Sequence of chain A:
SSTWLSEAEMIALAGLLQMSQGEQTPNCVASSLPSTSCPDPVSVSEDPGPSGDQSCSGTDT

Sequence of chain B:
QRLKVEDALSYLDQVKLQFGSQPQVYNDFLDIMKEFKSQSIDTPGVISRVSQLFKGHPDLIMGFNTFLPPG

Contacts between the two chains:
Residue L30 in chain B interacts with residue L13 in chain A (closest heavy-atom distance 4.9 Å).
Residue L3 in chain B contacts residue S20 in chain A (closest heavy-atom distance 3.9 Å).
Residue M33 in chain B contacts residue M19 in chain A (closest heavy-atom distance 4.4 Å).
Residue K4 in chain B is in contact with residue L17 in chain A (closest heavy-atom distance 3.3 Å).
Residue M33 in chain B contacts residue G15 in chain A (closest heavy-atom distance 3.2 Å).
Residue L30 in chain B is in contact with residue E9 in chain A (closest heavy-atom distance 3.4 Å).
Residue Y26 in chain B contacts residue E9 in chain A (closest heavy-atom distance 3.9 Å).
Residue A8 in chain B interacts with residue L13 in chain A (closest heavy-atom distance 3.7 Å).
Residue V5 in chain B is in contact with residue L17 in chain A (closest heavy-atom distance 3.6 Å).
Residue K34 in chain B contacts residue A8 in chain A (closest heavy-atom distance 4.2 Å).
Residue M33 in chain B contacts residue L16 in chain A (closest heavy-atom distance 3.0 Å).
Residue P69 in chain B is in contact with residue M19 in chain A (closest heavy-atom distance 4.7 Å).
Residue L3 in chain B interacts with residue L17 in chain A (closest heavy-atom distance 4.5 Å).
Residue K37 in chain B is in contact with residue I11 in chain A (closest heavy-atom distance 3.6 Å).
Residue K37 in chain B is in contact with residue Q18 in chain A (closest heavy-atom distance 2.8 Å).
Residue F67 in chain B interacts with residue L17 in chain A (closest heavy-atom distance 4.7 Å).
Residue F64 in chain B interacts with residue L16 in chain A (closest heavy-atom distance 3.6 Å).
Residue F29 in chain B interacts with residue L16 in chain A (closest heavy-atom distance 3.7 Å).
Residue I47 in chain B is in contact with residue M19 in chain A (closest heavy-atom distance 4.9 Å).
Residue P69 in chain B interacts with residue S20 in chain A (closest heavy-atom distance 3.3 Å).
Residue L68 in chain B is in contact with residue M19 in chain A (closest heavy-atom distance 3.8 Å).
Residue L9 in chain B is in contact with residue L13 in chain A (closest heavy-atom distance 4.1 Å).
Residue L68 in chain B is in contact with residue S20 in chain A (closest heavy-atom distance 3.6 Å).
Residue T43 in chain B interacts with residue M19 in chain A (closest heavy-atom distance 3.7 Å).
Residue L9 in chain B interacts with residue E9 in chain A (closest heavy-atom distance 4.6 Å).
Residue L12 in chain B is in contact with residue L13 in chain A (closest heavy-atom distance 3.7 Å).
Residue K34 in chain B is in contact with residue I11 in chain A (closest heavy-atom distance 3.9 Å).
Residue V46 in chain B interacts with residue M19 in chain A (closest heavy-atom distance 3.8 Å).
Residue L30 in chain B is in contact with residue A12 in chain A (closest heavy-atom distance 3.5 Å).
Residue P69 in chain B contacts residue E23 in chain A (closest heavy-atom distance 3.8 Å).
Residue K37 in chain B is in contact with residue G15 in chain A (closest heavy-atom distance 3.8 Å).
Residue L30 in chain B contacts residue A8 in chain A (closest heavy-atom distance 4.2 Å).
Residue T43 in chain B contacts residue G22 in chain A (closest heavy-atom distance 5.0 Å).
Residue L12 in chain B is in contact with residue E9 in chain A (closest heavy-atom distance 3.9 Å).
Residue A8 in chain B is in contact with residue L17 in chain A (closest heavy-atom distance 3.4 Å).
Residue K34 in chain B is in contact with residue A12 in chain A (closest heavy-atom distance 4.3 Å).
Residue K37 in chain B contacts residue A14 in chain A (closest heavy-atom distance 3.8 Å).
Residue F67 in chain B interacts with residue S20 in chain A (closest heavy-atom distance 3.3 Å).
Residue M33 in chain B contacts residue A12 in chain A (closest heavy-atom distance 3.1 Å).
Residue F36 in chain B contacts residue G15 in chain A (closest heavy-atom distance 4.6 Å).
Residue F36 in chain B contacts residue M19 in chain A (closest heavy-atom distance 3.8 Å).

These two protein chains interact to form a complex.